Sequence of protein 2:
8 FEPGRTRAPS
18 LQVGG

Residue-level contacts at the interface:
Residue L233 in protein 1 contacts residue L18 in protein 2 (closest heavy-atom distance 4.2 Å).
Residue N138 in protein 1 contacts residue R14 in protein 2 (closest heavy-atom distance 5.0 Å).
Residue V70 in protein 1 is in contact with residue Q19 in protein 2 (closest heavy-atom distance 4.0 Å).
Residue A232 in protein 1 interacts with residue P16 in protein 2 (closest heavy-atom distance 4.1 Å).
Residue W24 in protein 1 is in contact with residue V20 in protein 2 (closest heavy-atom distance 4.1 Å).
Residue F225 in protein 1 is in contact with residue F8 in protein 2 (closest heavy-atom distance 4.2 Å).
Residue A140 in protein 1 contacts residue F8 in protein 2 (closest heavy-atom distance 3.9 Å).
Residue L141 in protein 1 interacts with residue F8 in protein 2 (closest heavy-atom distance 3.8 Å).
Residue N138 in protein 1 contacts residue F8 in protein 2 (closest heavy-atom distance 3.4 Å).
Residue L137 in protein 1 is in contact with residue R14 in protein 2 (closest heavy-atom distance 2.9 Å).
Residue P234 in protein 1 contacts residue L18 in protein 2 (closest heavy-atom distance 3.9 Å).
Residue L137 in protein 1 contacts residue T13 in protein 2 (closest heavy-atom distance 3.2 Å).
Residue A232 in protein 1 interacts with residue L18 in protein 2 (closest heavy-atom distance 3.4 Å).
Residue L233 in protein 1 contacts residue P16 in protein 2 (closest heavy-atom distance 3.9 Å).
Residue A232 in protein 1 contacts residue T13 in protein 2 (closest heavy-atom distance 4.1 Å).
Residue P139 in protein 1 interacts with residue R12 in protein 2 (closest heavy-atom distance 3.6 Å).
Residue N278 in protein 1 interacts with residue Q19 in protein 2 (closest heavy-atom distance 4.3 Å).
Residue V70 in protein 1 interacts with residue V20 in protein 2 (closest heavy-atom distance 3.4 Å).
Residue R74 in protein 1 contacts residue L18 in protein 2 (closest heavy-atom distance 4.5 Å).
Residue W189 in protein 1 contacts residue V20 in protein 2 (closest heavy-atom distance 3.7 Å).
Residue N138 in protein 1 contacts residue E9 in protein 2 (closest heavy-atom distance 3.2 Å).
Residue W24 in protein 1 is in contact with residue G21 in protein 2 (closest heavy-atom distance 3.9 Å).
Residue G136 in protein 1 is in contact with residue R14 in protein 2 (closest heavy-atom distance 3.5 Å).
Residue L137 in protein 1 is in contact with residue A15 in protein 2 (closest heavy-atom distance 4.7 Å).
Residue V229 in protein 1 is in contact with residue T13 in protein 2 (closest heavy-atom distance 4.2 Å).
Residue A232 in protein 1 is in contact with residue A15 in protein 2 (closest heavy-atom distance 4.3 Å).
Residue L137 in protein 1 contacts residue P16 in protein 2 (closest heavy-atom distance 4.0 Å).
Residue V229 in protein 1 contacts residue F8 in protein 2 (closest heavy-atom distance 4.4 Å).
Residue F76 in protein 1 is in contact with residue L18 in protein 2 (closest heavy-atom distance 3.6 Å).
Residue A504 in protein 1 contacts residue G21 in protein 2 (closest heavy-atom distance 3.7 Å).
Residue L137 in protein 1 interacts with residue R12 in protein 2 (closest heavy-atom distance 4.1 Å).
Residue N138 in protein 1 interacts with residue R12 in protein 2 (closest heavy-atom distance 3.8 Å).
Residue N138 in protein 1 interacts with residue T13 in protein 2 (closest heavy-atom distance 2.7 Å).
Residue N138 in protein 1 is in contact with residue P10 in protein 2 (closest heavy-atom distance 4.5 Å).
Residue Y25 in protein 1 contacts residue G21 in protein 2 (closest heavy-atom distance 3.5 Å).
Residue V236 in protein 1 interacts with residue L18 in protein 2 (closest heavy-atom distance 4.8 Å).
Residue A228 in protein 1 interacts with residue F8 in protein 2 (closest heavy-atom distance 3.5 Å).

Sequence of protein 1:
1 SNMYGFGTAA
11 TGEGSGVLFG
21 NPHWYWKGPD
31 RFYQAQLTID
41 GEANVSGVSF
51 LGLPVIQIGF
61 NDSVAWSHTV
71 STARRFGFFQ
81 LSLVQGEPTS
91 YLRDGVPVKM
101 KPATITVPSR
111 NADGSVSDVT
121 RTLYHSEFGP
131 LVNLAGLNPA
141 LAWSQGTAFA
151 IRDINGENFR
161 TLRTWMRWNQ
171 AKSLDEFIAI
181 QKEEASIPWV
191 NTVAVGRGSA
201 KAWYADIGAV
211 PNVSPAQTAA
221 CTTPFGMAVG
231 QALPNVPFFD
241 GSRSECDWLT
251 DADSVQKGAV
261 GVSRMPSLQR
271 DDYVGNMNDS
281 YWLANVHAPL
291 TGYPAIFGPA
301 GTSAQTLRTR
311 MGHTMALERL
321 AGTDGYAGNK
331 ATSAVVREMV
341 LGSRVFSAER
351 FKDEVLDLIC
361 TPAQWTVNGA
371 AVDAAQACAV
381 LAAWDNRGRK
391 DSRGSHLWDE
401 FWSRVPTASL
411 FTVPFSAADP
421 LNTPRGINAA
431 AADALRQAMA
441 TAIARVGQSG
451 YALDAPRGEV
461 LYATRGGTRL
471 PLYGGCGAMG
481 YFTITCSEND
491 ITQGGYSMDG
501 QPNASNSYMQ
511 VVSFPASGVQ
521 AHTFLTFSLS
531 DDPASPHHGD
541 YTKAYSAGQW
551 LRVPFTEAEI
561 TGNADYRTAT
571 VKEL

The following describes two proteins that form a bound complex.